Interface contacts:
Residue P48 in chain B interacts with residue A99 in chain A (closest heavy-atom distance 3.2 Å).
Residue P307 in chain B is in contact with residue R355 in chain A (closest heavy-atom distance 3.4 Å).
Residue G49 in chain B contacts residue D133 in chain A (closest heavy-atom distance 3.5 Å).
Residue G259 in chain B is in contact with residue G252 in chain A (closest heavy-atom distance 3.2 Å).
Residue W394 in chain B is in contact with residue T386 in chain A (closest heavy-atom distance 2.9 Å).
Residue E198 in chain B contacts residue T419 in chain A (closest heavy-atom distance 3.3 Å).
Residue D50 in chain B contacts residue V132 in chain A (closest heavy-atom distance 3.7 Å).
Residue P48 in chain B interacts with residue M149 in chain A (closest heavy-atom distance 3.7 Å).
Residue P194 in chain B is in contact with residue P420 in chain A (closest heavy-atom distance 3.6 Å).
Residue E198 in chain B contacts residue R416 in chain A (closest heavy-atom distance 3.6 Å).
Residue F404 in chain B contacts residue G294 in chain A (closest heavy-atom distance 3.1 Å).
Residue L46 in chain B contacts residue D133 in chain A (closest heavy-atom distance 3.1 Å).
Residue N176 in chain B contacts residue R250 in chain A (closest heavy-atom distance 3.3 Å).
Residue P48 in chain B is in contact with residue L100 in chain A (closest heavy-atom distance 3.6 Å).
Residue R260 in chain B interacts with residue G252 in chain A (closest heavy-atom distance 3.4 Å).
Residue R175 in chain B interacts with residue R250 in chain A (closest heavy-atom distance 3.1 Å).
Residue T51 in chain B interacts with residue S131 in chain A (closest heavy-atom distance 3.1 Å).
Residue R260 in chain B is in contact with residue P253 in chain A (closest heavy-atom distance 3.3 Å).
Residue D396 in chain B is in contact with residue R388 in chain A (closest heavy-atom distance 2.7 Å).
Residue Q179 in chain B interacts with residue R222 in chain A (closest heavy-atom distance 2.9 Å).
Residue D45 in chain B is in contact with residue W151 in chain A (closest heavy-atom distance 3.7 Å).
Residue E198 in chain B interacts with residue R388 in chain A (closest heavy-atom distance 2.8 Å).
Residue A311 in chain B interacts with residue G362 in chain A (closest heavy-atom distance 3.8 Å).
Residue K199 in chain B is in contact with residue R416 in chain A (closest heavy-atom distance 3.1 Å).
Residue D50 in chain B is in contact with residue S131 in chain A (closest heavy-atom distance 3.2 Å).
Residue P407 in chain B is in contact with residue G362 in chain A (closest heavy-atom distance 3.6 Å).
Residue F404 in chain B interacts with residue R295 in chain A (closest heavy-atom distance 3.4 Å).
Residue Q173 in chain B interacts with residue R250 in chain A (closest heavy-atom distance 3.2 Å).
Residue L337 in chain B is in contact with residue Q271 in chain A (closest heavy-atom distance 3.2 Å).
Residue R175 in chain B contacts residue S418 in chain A (closest heavy-atom distance 3.6 Å).
Residue Q57 in chain B interacts with residue P96 in chain A (closest heavy-atom distance 3.4 Å).
Residue R308 in chain B is in contact with residue M359 in chain A (closest heavy-atom distance 3.2 Å).
Residue Q173 in chain B interacts with residue T221 in chain A (closest heavy-atom distance 3.2 Å).
Residue S309 in chain B contacts residue M359 in chain A (closest heavy-atom distance 2.9 Å).
Residue G259 in chain B is in contact with residue V251 in chain A (closest heavy-atom distance 2.9 Å).
Residue R54 in chain B is in contact with residue F98 in chain A (closest heavy-atom distance 2.9 Å).
Residue E198 in chain B contacts residue P420 in chain A (closest heavy-atom distance 3.5 Å).
Residue Q179 in chain B is in contact with residue W151 in chain A (closest heavy-atom distance 3.4 Å).
Residue R371 in chain B interacts with residue R355 in chain A (closest heavy-atom distance 3.5 Å).
Residue D50 in chain B is in contact with residue H92 in chain A (closest heavy-atom distance 3.0 Å).
Residue W394 in chain B contacts residue R416 in chain A (closest heavy-atom distance 3.6 Å).
Residue D398 in chain B contacts residue R295 in chain A (closest heavy-atom distance 3.4 Å).
Residue R183 in chain B is in contact with residue R158 in chain A (closest heavy-atom distance 2.7 Å).
Residue G49 in chain B is in contact with residue L100 in chain A (closest heavy-atom distance 3.7 Å).
Residue R260 in chain B interacts with residue E269 in chain A (closest heavy-atom distance 2.5 Å).
Residue P48 in chain B is in contact with residue H152 in chain A (closest heavy-atom distance 3.6 Å).
Residue D44 in chain B interacts with residue W151 in chain A (closest heavy-atom distance 3.5 Å).
Residue Y181 in chain B is in contact with residue R158 in chain A (closest heavy-atom distance 3.4 Å).
Residue G49 in chain B contacts residue V132 in chain A (closest heavy-atom distance 3.3 Å).
Residue D182 in chain B is in contact with residue T221 in chain A (closest heavy-atom distance 2.9 Å).
Residue R54 in chain B contacts residue P96 in chain A (closest heavy-atom distance 3.4 Å).
Residue T177 in chain B interacts with residue D218 in chain A (closest heavy-atom distance 2.6 Å).
Residue D396 in chain B is in contact with residue R295 in chain A (closest heavy-atom distance 3.7 Å).
Residue Y181 in chain B is in contact with residue R222 in chain A (closest heavy-atom distance 3.5 Å).
Residue Y181 in chain B contacts residue A155 in chain A (closest heavy-atom distance 3.5 Å).
Residue T177 in chain B interacts with residue R147 in chain A (closest heavy-atom distance 3.2 Å).
Residue R260 in chain B contacts residue S248 in chain A (closest heavy-atom distance 3.5 Å).
Residue P48 in chain B is in contact with residue Q148 in chain A (closest heavy-atom distance 3.4 Å).
Residue S195 in chain B interacts with residue P420 in chain A (closest heavy-atom distance 3.5 Å).
Residue Q305 in chain B contacts residue R355 in chain A (closest heavy-atom distance 3.5 Å).

Sequence of chain B:
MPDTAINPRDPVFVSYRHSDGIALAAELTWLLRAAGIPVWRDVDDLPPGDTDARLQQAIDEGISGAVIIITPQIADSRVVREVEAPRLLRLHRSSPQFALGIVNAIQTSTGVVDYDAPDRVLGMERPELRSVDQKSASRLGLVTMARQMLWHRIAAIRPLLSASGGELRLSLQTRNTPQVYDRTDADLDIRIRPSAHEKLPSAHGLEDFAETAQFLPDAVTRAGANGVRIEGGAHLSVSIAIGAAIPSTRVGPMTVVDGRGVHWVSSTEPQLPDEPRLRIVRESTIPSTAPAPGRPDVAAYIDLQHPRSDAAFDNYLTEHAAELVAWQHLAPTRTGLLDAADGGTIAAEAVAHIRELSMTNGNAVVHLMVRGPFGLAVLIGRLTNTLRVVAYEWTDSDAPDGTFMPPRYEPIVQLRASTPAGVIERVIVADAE

This data describes a binding interaction between two proteins.

Sequence of chain A:
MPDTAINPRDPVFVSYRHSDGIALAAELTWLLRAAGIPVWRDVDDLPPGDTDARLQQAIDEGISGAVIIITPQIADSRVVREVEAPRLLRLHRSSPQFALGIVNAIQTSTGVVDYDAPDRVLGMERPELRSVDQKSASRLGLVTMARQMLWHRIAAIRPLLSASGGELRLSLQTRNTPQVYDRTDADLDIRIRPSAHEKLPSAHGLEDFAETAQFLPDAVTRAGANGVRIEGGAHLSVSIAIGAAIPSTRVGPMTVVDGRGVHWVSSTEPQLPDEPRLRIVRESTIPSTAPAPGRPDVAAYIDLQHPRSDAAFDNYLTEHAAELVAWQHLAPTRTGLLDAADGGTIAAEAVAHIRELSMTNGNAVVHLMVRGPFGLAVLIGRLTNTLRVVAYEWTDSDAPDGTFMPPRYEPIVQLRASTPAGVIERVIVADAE